Sequence of chain B:
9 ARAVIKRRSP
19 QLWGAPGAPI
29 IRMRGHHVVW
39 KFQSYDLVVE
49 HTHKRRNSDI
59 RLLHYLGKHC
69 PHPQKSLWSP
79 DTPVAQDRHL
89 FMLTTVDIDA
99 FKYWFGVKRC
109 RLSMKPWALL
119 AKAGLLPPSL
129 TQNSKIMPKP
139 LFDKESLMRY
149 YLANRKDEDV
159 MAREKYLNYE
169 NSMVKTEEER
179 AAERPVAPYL

Contacts between the two chains:
Residue H431 in chain A interacts with residue M135 in chain B (closest heavy-atom distance 3.5 Å).
Residue R432 in chain A contacts residue L128 in chain B (closest heavy-atom distance 2.6 Å).
Residue E487 in chain A is in contact with residue F89 in chain B (closest heavy-atom distance 3.4 Å).
Residue R432 in chain A contacts residue N131 in chain B (closest heavy-atom distance 3.4 Å).
Residue N441 in chain A is in contact with residue M90 in chain B (closest heavy-atom distance 2.8 Å).
Residue H431 in chain A is in contact with residue P136 in chain B (closest heavy-atom distance 3.4 Å).
Residue D477 in chain A is in contact with residue Q84 in chain B (closest heavy-atom distance 2.9 Å).
Residue H434 in chain A contacts residue S132 in chain B (closest heavy-atom distance 3.4 Å).
Residue H440 in chain A interacts with residue L88 in chain B (closest heavy-atom distance 3.3 Å).
Residue H434 in chain A interacts with residue Q130 in chain B (closest heavy-atom distance 3.5 Å).
Residue H550 in chain A contacts residue R161 in chain B (closest heavy-atom distance 3.1 Å).
Residue K484 in chain A contacts residue W76 in chain B (closest heavy-atom distance 2.4 Å).
Residue N441 in chain A is in contact with residue Q84 in chain B (closest heavy-atom distance 3.0 Å).
Residue R572 in chain A contacts residue E175 in chain B (closest heavy-atom distance 2.8 Å).
Residue V543 in chain A interacts with residue S170 in chain B (closest heavy-atom distance 3.5 Å).
Residue N441 in chain A contacts residue H87 in chain B (closest heavy-atom distance 3.3 Å).
Residue M443 in chain A is in contact with residue M90 in chain B (closest heavy-atom distance 3.0 Å).
Residue Y403 in chain A contacts residue P78 in chain B (closest heavy-atom distance 2.8 Å).
Residue H434 in chain A contacts residue N131 in chain B (closest heavy-atom distance 3.4 Å).
Residue R432 in chain A contacts residue S127 in chain B (closest heavy-atom distance 3.3 Å).
Residue E446 in chain A is in contact with residue V94 in chain B (closest heavy-atom distance 3.3 Å).
Residue A435 in chain A interacts with residue K120 in chain B (closest heavy-atom distance 3.4 Å).
Residue F444 in chain A interacts with residue T92 in chain B (closest heavy-atom distance 3.3 Å).
Residue K484 in chain A is in contact with residue T80 in chain B (closest heavy-atom distance 3.2 Å).
Residue R432 in chain A is in contact with residue Q130 in chain B (closest heavy-atom distance 2.8 Å).
Residue N441 in chain A interacts with residue L88 in chain B (closest heavy-atom distance 2.9 Å).
Residue Q475 in chain A contacts residue Q84 in chain B (closest heavy-atom distance 3.0 Å).
Residue K534 in chain A contacts residue E181 in chain B (closest heavy-atom distance 2.6 Å).
Residue R474 in chain A is in contact with residue K120 in chain B (closest heavy-atom distance 2.6 Å).
Residue I447 in chain A interacts with residue L64 in chain B (closest heavy-atom distance 3.3 Å).
Residue M406 in chain A interacts with residue D79 in chain B (closest heavy-atom distance 3.3 Å).
Residue I538 in chain A contacts residue E177 in chain B (closest heavy-atom distance 3.4 Å).
Residue A445 in chain A contacts residue T93 in chain B (closest heavy-atom distance 3.4 Å).
Residue I447 in chain A is in contact with residue D95 in chain B (closest heavy-atom distance 2.9 Å).
Residue R470 in chain A interacts with residue I96 in chain B (closest heavy-atom distance 3.5 Å).
Residue M443 in chain A contacts residue T92 in chain B (closest heavy-atom distance 3.0 Å).
Residue S486 in chain A interacts with residue D79 in chain B (closest heavy-atom distance 2.9 Å).
Residue I447 in chain A is in contact with residue V94 in chain B (closest heavy-atom distance 3.5 Å).
Residue A445 in chain A interacts with residue V94 in chain B (closest heavy-atom distance 2.6 Å).
Residue F546 in chain A is in contact with residue R161 in chain B (closest heavy-atom distance 3.3 Å).
Residue R541 in chain A is in contact with residue V172 in chain B (closest heavy-atom distance 2.4 Å).
Residue A490 in chain A interacts with residue W76 in chain B (closest heavy-atom distance 3.4 Å).
Residue S486 in chain A is in contact with residue W76 in chain B (closest heavy-atom distance 3.4 Å).
Residue S549 in chain A interacts with residue R161 in chain B (closest heavy-atom distance 3.5 Å).
Residue R432 in chain A contacts residue P126 in chain B (closest heavy-atom distance 3.4 Å).
Residue P430 in chain A is in contact with residue M135 in chain B (closest heavy-atom distance 3.3 Å).
Residue W545 in chain A interacts with residue T174 in chain B (closest heavy-atom distance 3.5 Å).
Residue Y547 in chain A is in contact with residue L165 in chain B (closest heavy-atom distance 3.4 Å).
Residue N441 in chain A contacts residue F89 in chain B (closest heavy-atom distance 3.3 Å).
Residue A445 in chain A interacts with residue T92 in chain B (closest heavy-atom distance 3.1 Å).
Residue W442 in chain A interacts with residue K120 in chain B (closest heavy-atom distance 3.5 Å).
Residue N436 in chain A interacts with residue A119 in chain B (closest heavy-atom distance 3.1 Å).
Residue A435 in chain A interacts with residue Q130 in chain B (closest heavy-atom distance 3.5 Å).
Residue F444 in chain A contacts residue L117 in chain B (closest heavy-atom distance 3.3 Å).
Residue I447 in chain A contacts residue T93 in chain B (closest heavy-atom distance 3.3 Å).
Residue Q475 in chain A is in contact with residue A83 in chain B (closest heavy-atom distance 3.0 Å).
Residue E487 in chain A is in contact with residue W76 in chain B (closest heavy-atom distance 3.5 Å).
Residue R470 in chain A interacts with residue D97 in chain B (closest heavy-atom distance 2.7 Å).
Residue W545 in chain A contacts residue V172 in chain B (closest heavy-atom distance 3.3 Å).
Residue K484 in chain A interacts with residue D85 in chain B (closest heavy-atom distance 2.7 Å).

This data describes a binding interaction between two proteins.

Sequence of chain A:
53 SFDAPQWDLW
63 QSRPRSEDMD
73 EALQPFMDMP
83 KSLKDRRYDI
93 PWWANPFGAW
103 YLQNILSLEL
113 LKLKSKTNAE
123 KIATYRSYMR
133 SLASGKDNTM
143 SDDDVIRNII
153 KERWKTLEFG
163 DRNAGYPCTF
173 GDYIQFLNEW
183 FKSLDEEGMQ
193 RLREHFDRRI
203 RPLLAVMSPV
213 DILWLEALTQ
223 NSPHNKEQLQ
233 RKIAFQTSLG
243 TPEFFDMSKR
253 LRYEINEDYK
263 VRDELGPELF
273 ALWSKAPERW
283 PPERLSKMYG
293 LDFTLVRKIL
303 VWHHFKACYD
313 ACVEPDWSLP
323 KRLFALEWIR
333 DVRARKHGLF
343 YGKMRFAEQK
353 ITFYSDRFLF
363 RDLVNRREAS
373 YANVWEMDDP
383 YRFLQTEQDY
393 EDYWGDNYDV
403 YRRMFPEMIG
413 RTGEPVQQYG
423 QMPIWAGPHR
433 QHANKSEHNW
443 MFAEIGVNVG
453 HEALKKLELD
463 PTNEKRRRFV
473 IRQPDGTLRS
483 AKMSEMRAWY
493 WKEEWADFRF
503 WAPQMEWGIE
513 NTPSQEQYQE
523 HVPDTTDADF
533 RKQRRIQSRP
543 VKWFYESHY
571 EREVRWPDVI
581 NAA